These two protein chains interact to form a complex.

Sequence of the first protein:
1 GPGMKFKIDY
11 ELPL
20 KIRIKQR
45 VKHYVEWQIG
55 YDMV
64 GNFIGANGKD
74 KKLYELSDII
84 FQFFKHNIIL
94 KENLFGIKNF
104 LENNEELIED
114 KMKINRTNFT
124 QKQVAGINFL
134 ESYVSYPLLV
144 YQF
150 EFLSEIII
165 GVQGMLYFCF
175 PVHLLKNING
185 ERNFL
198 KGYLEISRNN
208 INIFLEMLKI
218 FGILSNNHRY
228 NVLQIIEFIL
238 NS

Contacts between the two chains:
Residue L133 in the second protein is in contact with residue L141 in the first protein (closest heavy-atom distance 3.6 Å).
Residue M115 in the second protein interacts with residue E134 in the first protein (closest heavy-atom distance 3.7 Å).
Residue L133 in the second protein interacts with residue V143 in the first protein (closest heavy-atom distance 2.8 Å).
Residue L142 in the second protein interacts with residue L133 in the first protein (closest heavy-atom distance 3.4 Å).
Residue E134 in the second protein contacts residue L142 in the first protein (closest heavy-atom distance 3.8 Å).
Residue K125 in the second protein contacts residue M115 in the first protein (closest heavy-atom distance 3.7 Å).
Residue S135 in the second protein is in contact with residue L141 in the first protein (closest heavy-atom distance 2.7 Å).
Residue Y32 in the second protein contacts residue S135 in the first protein (closest heavy-atom distance 2.5 Å).
Residue V137 in the second protein contacts residue L141 in the first protein (closest heavy-atom distance 3.6 Å).
Residue Y32 in the second protein is in contact with residue V137 in the first protein (closest heavy-atom distance 3.7 Å).
Residue V143 in the second protein interacts with residue F132 in the first protein (closest heavy-atom distance 3.4 Å).
Residue K125 in the second protein is in contact with residue K114 in the first protein (closest heavy-atom distance 2.7 Å).
Residue Y144 in the second protein is in contact with residue N131 in the first protein (closest heavy-atom distance 3.4 Å).
Residue L141 in the second protein contacts residue E134 in the first protein (closest heavy-atom distance 3.5 Å).
Residue N131 in the second protein is in contact with residue Y144 in the first protein (closest heavy-atom distance 3.4 Å).
Residue M115 in the second protein interacts with residue K125 in the first protein (closest heavy-atom distance 3.6 Å).
Residue Y139 in the second protein interacts with residue Y139 in the first protein (closest heavy-atom distance 3.6 Å).
Residue A128 in the second protein contacts residue N107 in the first protein (closest heavy-atom distance 3.1 Å).
Residue S138 in the second protein is in contact with residue Y136 in the first protein (closest heavy-atom distance 3.6 Å).
Residue V143 in the second protein contacts residue F122 in the first protein (closest heavy-atom distance 3.8 Å).
Residue V127 in the second protein contacts residue I111 in the first protein (closest heavy-atom distance 3.7 Å).
Residue P140 in the second protein interacts with residue S135 in the first protein (closest heavy-atom distance 3.4 Å).
Residue Y136 in the second protein contacts residue Y139 in the first protein (closest heavy-atom distance 3.4 Å).
Residue V137 in the second protein interacts with residue V137 in the first protein (closest heavy-atom distance 3.5 Å).
Residue Y144 in the second protein interacts with residue F132 in the first protein (closest heavy-atom distance 3.8 Å).
Residue Y136 in the second protein interacts with residue K116 in the first protein (closest heavy-atom distance 3.8 Å).
Residue S135 in the second protein contacts residue P140 in the first protein (closest heavy-atom distance 3.2 Å).
Residue L141 in the second protein interacts with residue F122 in the first protein (closest heavy-atom distance 3.7 Å).
Residue Y144 in the second protein contacts residue I130 in the first protein (closest heavy-atom distance 3.5 Å).
Residue E109 in the second protein interacts with residue V127 in the first protein (closest heavy-atom distance 3.6 Å).
Residue S138 in the second protein is in contact with residue V137 in the first protein (closest heavy-atom distance 3.3 Å).
Residue E134 in the second protein is in contact with residue L141 in the first protein (closest heavy-atom distance 3.3 Å).
Residue I130 in the second protein contacts residue I220 in the first protein (closest heavy-atom distance 3.7 Å).
Residue Y32 in the second protein is in contact with residue R119 in the first protein (closest heavy-atom distance 3.6 Å).
Residue E109 in the second protein contacts residue A128 in the first protein (closest heavy-atom distance 2.7 Å).
Residue N107 in the second protein contacts residue A128 in the first protein (closest heavy-atom distance 3.2 Å).
Residue D31 in the second protein contacts residue F122 in the first protein (closest heavy-atom distance 3.6 Å).
Residue Y136 in the second protein interacts with residue P140 in the first protein (closest heavy-atom distance 3.5 Å).
Residue A128 in the second protein contacts residue F103 in the first protein (closest heavy-atom distance 3.1 Å).
Residue I220 in the second protein contacts residue I130 in the first protein (closest heavy-atom distance 3.7 Å).
Residue M115 in the second protein contacts residue V127 in the first protein (closest heavy-atom distance 3.9 Å).
Residue A128 in the second protein contacts residue E109 in the first protein (closest heavy-atom distance 2.9 Å).
Residue S138 in the second protein is in contact with residue S138 in the first protein (closest heavy-atom distance 2.6 Å).
Residue V137 in the second protein is in contact with residue Y139 in the first protein (closest heavy-atom distance 2.9 Å).
Residue P140 in the second protein interacts with residue Y136 in the first protein (closest heavy-atom distance 3.7 Å).
Residue Y139 in the second protein is in contact with residue V137 in the first protein (closest heavy-atom distance 2.8 Å).
Residue L141 in the second protein is in contact with residue S135 in the first protein (closest heavy-atom distance 2.8 Å).
Residue L133 in the second protein contacts residue L142 in the first protein (closest heavy-atom distance 3.3 Å).
Residue F103 in the second protein is in contact with residue A128 in the first protein (closest heavy-atom distance 3.2 Å).
Residue L141 in the second protein contacts residue L133 in the first protein (closest heavy-atom distance 3.5 Å).
Residue V127 in the second protein is in contact with residue I220 in the first protein (closest heavy-atom distance 3.8 Å).
Residue V143 in the second protein interacts with residue L133 in the first protein (closest heavy-atom distance 2.8 Å).
Residue V137 in the second protein is in contact with residue S138 in the first protein (closest heavy-atom distance 3.5 Å).
Residue I130 in the second protein is in contact with residue Y144 in the first protein (closest heavy-atom distance 3.6 Å).
Residue F132 in the second protein is in contact with residue Y144 in the first protein (closest heavy-atom distance 3.8 Å).
Residue N118 in the second protein contacts residue Y136 in the first protein (closest heavy-atom distance 3.5 Å).
Residue K116 in the second protein interacts with residue Y136 in the first protein (closest heavy-atom distance 3.0 Å).
Residue L141 in the second protein is in contact with residue V137 in the first protein (closest heavy-atom distance 3.6 Å).
Residue Y139 in the second protein is in contact with residue Y136 in the first protein (closest heavy-atom distance 3.5 Å).
Residue F132 in the second protein is in contact with residue V143 in the first protein (closest heavy-atom distance 3.6 Å).

Sequence of the second protein:
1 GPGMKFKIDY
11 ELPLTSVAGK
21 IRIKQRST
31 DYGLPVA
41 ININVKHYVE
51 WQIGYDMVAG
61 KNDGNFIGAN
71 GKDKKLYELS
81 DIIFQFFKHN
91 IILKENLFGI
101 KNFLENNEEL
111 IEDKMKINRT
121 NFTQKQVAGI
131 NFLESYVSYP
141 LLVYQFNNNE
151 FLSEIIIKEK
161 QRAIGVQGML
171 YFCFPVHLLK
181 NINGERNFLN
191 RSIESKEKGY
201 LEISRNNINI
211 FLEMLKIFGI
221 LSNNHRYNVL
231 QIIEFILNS